The following describes two proteins that form a bound complex.

Sequence of protein 1:
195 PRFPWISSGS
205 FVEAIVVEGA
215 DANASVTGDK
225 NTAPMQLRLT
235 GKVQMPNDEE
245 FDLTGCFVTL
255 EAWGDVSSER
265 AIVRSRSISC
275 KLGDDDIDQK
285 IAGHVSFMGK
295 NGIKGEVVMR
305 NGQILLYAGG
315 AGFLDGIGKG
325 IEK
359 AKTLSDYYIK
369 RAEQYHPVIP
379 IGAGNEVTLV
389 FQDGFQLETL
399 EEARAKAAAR

Sequence of protein 2:
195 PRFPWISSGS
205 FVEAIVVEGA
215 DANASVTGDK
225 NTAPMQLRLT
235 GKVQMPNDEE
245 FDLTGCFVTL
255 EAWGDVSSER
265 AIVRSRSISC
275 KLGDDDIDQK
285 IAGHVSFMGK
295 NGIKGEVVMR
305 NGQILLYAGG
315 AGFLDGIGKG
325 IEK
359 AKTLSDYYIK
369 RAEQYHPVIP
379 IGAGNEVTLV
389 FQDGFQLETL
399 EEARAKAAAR

Contacts between the two chains:
Residue C274 in protein 2 contacts residue N241 in protein 1 (closest heavy-atom distance 3.7 Å).
Residue Y366 in protein 2 contacts residue L309 in protein 1 (closest heavy-atom distance 3.2 Å).
Residue A359 in protein 2 is in contact with residue F317 in protein 1 (closest heavy-atom distance 3.9 Å).
Residue Y365 in protein 2 contacts residue E371 in protein 1 (closest heavy-atom distance 2.9 Å).
Residue G249 in protein 2 is in contact with residue P240 in protein 1 (closest heavy-atom distance 2.9 Å).
Residue K275 in protein 2 is in contact with residue S201 in protein 1 (closest heavy-atom distance 3.6 Å).
Residue D282 in protein 2 contacts residue W199 in protein 1 (closest heavy-atom distance 2.8 Å).
Residue Y373 in protein 2 is in contact with residue S261 in protein 1 (closest heavy-atom distance 3.8 Å).
Residue D215 in protein 2 is in contact with residue S262 in protein 1 (closest heavy-atom distance 3.4 Å).
Residue R232 in protein 2 is in contact with residue D242 in protein 1 (closest heavy-atom distance 2.9 Å).
Residue E212 in protein 2 contacts residue N295 in protein 1 (closest heavy-atom distance 3.4 Å).
Residue Q230 in protein 2 is in contact with residue G203 in protein 1 (closest heavy-atom distance 2.9 Å).
Residue F251 in protein 2 is in contact with residue G203 in protein 1 (closest heavy-atom distance 3.7 Å).
Residue I379 in protein 2 contacts residue K294 in protein 1 (closest heavy-atom distance 3.7 Å).
Residue C250 in protein 2 contacts residue N241 in protein 1 (closest heavy-atom distance 3.8 Å).
Residue K275 in protein 2 contacts residue N241 in protein 1 (closest heavy-atom distance 2.6 Å).
Residue H374 in protein 2 is in contact with residue S261 in protein 1 (closest heavy-atom distance 3.0 Å).
Residue Y365 in protein 2 contacts residue A370 in protein 1 (closest heavy-atom distance 3.7 Å).
Residue G249 in protein 2 contacts residue N241 in protein 1 (closest heavy-atom distance 2.6 Å).
Residue K275 in protein 2 interacts with residue W199 in protein 1 (closest heavy-atom distance 2.4 Å).
Residue K275 in protein 2 interacts with residue P240 in protein 1 (closest heavy-atom distance 4.0 Å).
Residue V376 in protein 2 is in contact with residue S261 in protein 1 (closest heavy-atom distance 3.6 Å).
Residue Q372 in protein 2 is in contact with residue V260 in protein 1 (closest heavy-atom distance 3.6 Å).
Residue S273 in protein 2 is in contact with residue S201 in protein 1 (closest heavy-atom distance 4.0 Å).
Residue S273 in protein 2 is in contact with residue S202 in protein 1 (closest heavy-atom distance 3.0 Å).
Residue E212 in protein 2 interacts with residue G293 in protein 1 (closest heavy-atom distance 3.5 Å).
Residue T361 in protein 2 contacts residue S363 in protein 1 (closest heavy-atom distance 3.6 Å).
Residue F251 in protein 2 is in contact with residue F205 in protein 1 (closest heavy-atom distance 4.0 Å).
Residue A381 in protein 2 contacts residue G293 in protein 1 (closest heavy-atom distance 3.7 Å).
Residue G213 in protein 2 contacts residue G293 in protein 1 (closest heavy-atom distance 3.0 Å).
Residue V211 in protein 2 contacts residue G293 in protein 1 (closest heavy-atom distance 4.0 Å).
Residue A359 in protein 2 is in contact with residue G316 in protein 1 (closest heavy-atom distance 3.6 Å).
Residue R232 in protein 2 contacts residue P240 in protein 1 (closest heavy-atom distance 3.6 Å).
Residue G213 in protein 2 interacts with residue K294 in protein 1 (closest heavy-atom distance 3.9 Å).
Residue L362 in protein 2 interacts with residue G313 in protein 1 (closest heavy-atom distance 3.7 Å).
Residue P228 in protein 2 contacts residue N295 in protein 1 (closest heavy-atom distance 3.4 Å).
Residue F251 in protein 2 interacts with residue P240 in protein 1 (closest heavy-atom distance 3.2 Å).
Residue L362 in protein 2 interacts with residue I367 in protein 1 (closest heavy-atom distance 4.0 Å).
Residue D280 in protein 2 is in contact with residue W199 in protein 1 (closest heavy-atom distance 3.2 Å).
Residue Y365 in protein 2 interacts with residue L309 in protein 1 (closest heavy-atom distance 3.8 Å).
Residue L276 in protein 2 interacts with residue N241 in protein 1 (closest heavy-atom distance 3.8 Å).
Residue Y365 in protein 2 contacts residue N305 in protein 1 (closest heavy-atom distance 3.3 Å).
Residue D215 in protein 2 is in contact with residue K294 in protein 1 (closest heavy-atom distance 3.6 Å).
Residue K275 in protein 2 is in contact with residue M239 in protein 1 (closest heavy-atom distance 3.2 Å).
Residue E212 in protein 2 is in contact with residue S290 in protein 1 (closest heavy-atom distance 4.0 Å).
Residue T248 in protein 2 interacts with residue N241 in protein 1 (closest heavy-atom distance 3.6 Å).
Residue G213 in protein 2 contacts residue N295 in protein 1 (closest heavy-atom distance 3.6 Å).
Residue F251 in protein 2 contacts residue S202 in protein 1 (closest heavy-atom distance 4.1 Å).
Residue E212 in protein 2 contacts residue H288 in protein 1 (closest heavy-atom distance 2.8 Å).
Residue R369 in protein 2 is in contact with residue N305 in protein 1 (closest heavy-atom distance 4.0 Å).
Residue S273 in protein 2 interacts with residue P240 in protein 1 (closest heavy-atom distance 3.8 Å).
Residue Y373 in protein 2 is in contact with residue V260 in protein 1 (closest heavy-atom distance 3.5 Å).
Residue R304 in protein 2 contacts residue E263 in protein 1 (closest heavy-atom distance 2.7 Å).
Residue R270 in protein 2 interacts with residue D391 in protein 1 (closest heavy-atom distance 3.2 Å).
Residue C250 in protein 2 contacts residue P240 in protein 1 (closest heavy-atom distance 3.9 Å).
Residue F251 in protein 2 interacts with residue M239 in protein 1 (closest heavy-atom distance 3.6 Å).
Residue E212 in protein 2 is in contact with residue V388 in protein 1 (closest heavy-atom distance 3.8 Å).
Residue D282 in protein 2 contacts residue S202 in protein 1 (closest heavy-atom distance 3.6 Å).
Residue K275 in protein 2 contacts residue E243 in protein 1 (closest heavy-atom distance 3.2 Å).
Residue R304 in protein 2 contacts residue S261 in protein 1 (closest heavy-atom distance 3.0 Å).